Sequence of the first protein:
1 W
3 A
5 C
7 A

These two protein chains interact to form a complex.

Contacts between the two chains:
Residue G197 in the second protein interacts with residue W1 in the first protein (closest heavy-atom distance 4.4 Å).
Residue Y198 in the second protein contacts residue A3 in the first protein (closest heavy-atom distance 3.8 Å).
Residue S199 in the second protein contacts residue A3 in the first protein (closest heavy-atom distance 3.6 Å).
Residue S199 in the second protein interacts with residue W1 in the first protein (closest heavy-atom distance 3.6 Å).
Residue Y198 in the second protein contacts residue W1 in the first protein (closest heavy-atom distance 4.2 Å).
Residue G197 in the second protein interacts with residue A3 in the first protein (closest heavy-atom distance 4.8 Å).
Residue S199 in the second protein is in contact with residue C5 in the first protein (closest heavy-atom distance 4.9 Å).
Residue Q246 in the second protein interacts with residue A3 in the first protein (closest heavy-atom distance 4.2 Å).
Residue L242 in the second protein contacts residue A3 in the first protein (closest heavy-atom distance 4.9 Å).
Residue F200 in the second protein is in contact with residue A3 in the first protein (closest heavy-atom distance 4.2 Å).
Residue T194 in the second protein is in contact with residue W1 in the first protein (closest heavy-atom distance 3.9 Å).

Sequence of the second protein:
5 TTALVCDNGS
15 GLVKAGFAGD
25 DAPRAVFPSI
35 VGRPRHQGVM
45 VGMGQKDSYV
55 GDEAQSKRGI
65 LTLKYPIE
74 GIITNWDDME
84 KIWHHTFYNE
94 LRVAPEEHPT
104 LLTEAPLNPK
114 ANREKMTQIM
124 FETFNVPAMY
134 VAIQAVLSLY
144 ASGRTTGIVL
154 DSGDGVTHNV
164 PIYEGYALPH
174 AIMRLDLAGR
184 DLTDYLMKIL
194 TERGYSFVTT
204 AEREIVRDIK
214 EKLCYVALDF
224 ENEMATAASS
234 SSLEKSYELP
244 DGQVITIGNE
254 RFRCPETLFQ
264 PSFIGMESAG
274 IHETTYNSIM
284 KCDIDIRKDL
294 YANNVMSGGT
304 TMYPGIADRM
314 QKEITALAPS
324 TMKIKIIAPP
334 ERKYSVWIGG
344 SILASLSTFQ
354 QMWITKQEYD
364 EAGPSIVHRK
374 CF